Sequence of protein 1:
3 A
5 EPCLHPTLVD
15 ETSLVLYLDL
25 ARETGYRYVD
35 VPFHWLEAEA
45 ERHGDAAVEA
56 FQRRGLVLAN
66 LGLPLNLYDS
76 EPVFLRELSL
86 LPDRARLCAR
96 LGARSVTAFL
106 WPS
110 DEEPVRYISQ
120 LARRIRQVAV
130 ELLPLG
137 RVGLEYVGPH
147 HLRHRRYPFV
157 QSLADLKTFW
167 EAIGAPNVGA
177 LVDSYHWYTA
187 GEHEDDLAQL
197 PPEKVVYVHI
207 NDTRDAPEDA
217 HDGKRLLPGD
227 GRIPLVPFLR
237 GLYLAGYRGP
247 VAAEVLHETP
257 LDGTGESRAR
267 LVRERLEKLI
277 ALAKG

Sequence of protein 2:
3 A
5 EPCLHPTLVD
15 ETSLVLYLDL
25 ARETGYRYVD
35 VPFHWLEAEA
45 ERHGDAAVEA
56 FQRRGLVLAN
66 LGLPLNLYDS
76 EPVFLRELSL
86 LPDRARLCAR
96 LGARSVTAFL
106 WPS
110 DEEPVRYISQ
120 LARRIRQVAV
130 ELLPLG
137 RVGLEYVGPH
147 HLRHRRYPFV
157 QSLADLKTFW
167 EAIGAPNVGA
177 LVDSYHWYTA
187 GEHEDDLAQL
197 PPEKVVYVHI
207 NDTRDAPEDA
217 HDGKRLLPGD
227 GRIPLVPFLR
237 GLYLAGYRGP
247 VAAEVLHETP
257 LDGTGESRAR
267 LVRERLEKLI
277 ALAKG

Interface contacts:
Residue V114 in protein 1 interacts with residue I117 in protein 2 (closest heavy-atom distance 4.1 Å).
Residue A121 in protein 1 contacts residue A168 in protein 2 (closest heavy-atom distance 4.5 Å).
Residue E167 in protein 1 contacts residue R122 in protein 2 (closest heavy-atom distance 3.1 Å).
Residue I117 in protein 1 interacts with residue V114 in protein 2 (closest heavy-atom distance 3.9 Å).
Residue E167 in protein 1 interacts with residue S118 in protein 2 (closest heavy-atom distance 4.2 Å).
Residue I169 in protein 1 is in contact with residue R125 in protein 2 (closest heavy-atom distance 4.6 Å).
Residue T164 in protein 1 interacts with residue Q119 in protein 2 (closest heavy-atom distance 4.9 Å).
Residue D161 in protein 1 is in contact with residue R115 in protein 2 (closest heavy-atom distance 2.9 Å).
Residue S118 in protein 1 contacts residue F165 in protein 2 (closest heavy-atom distance 3.7 Å).
Residue A160 in protein 1 interacts with residue R115 in protein 2 (closest heavy-atom distance 3.9 Å).
Residue V114 in protein 1 interacts with residue F165 in protein 2 (closest heavy-atom distance 3.8 Å).
Residue P154 in protein 1 contacts residue E112 in protein 2 (closest heavy-atom distance 3.3 Å).
Residue R125 in protein 1 contacts residue E167 in protein 2 (closest heavy-atom distance 2.9 Å).
Residue S118 in protein 1 interacts with residue A168 in protein 2 (closest heavy-atom distance 3.8 Å).
Residue V114 in protein 1 is in contact with residue D161 in protein 2 (closest heavy-atom distance 4.1 Å).
Residue R122 in protein 1 is in contact with residue A168 in protein 2 (closest heavy-atom distance 4.7 Å).
Residue A168 in protein 1 contacts residue A168 in protein 2 (closest heavy-atom distance 3.3 Å).
Residue V114 in protein 1 interacts with residue F155 in protein 2 (closest heavy-atom distance 3.7 Å).
Residue S118 in protein 1 is in contact with residue T164 in protein 2 (closest heavy-atom distance 3.1 Å).
Residue S118 in protein 1 interacts with residue I117 in protein 2 (closest heavy-atom distance 4.5 Å).
Residue I117 in protein 1 interacts with residue S118 in protein 2 (closest heavy-atom distance 4.7 Å).
Residue E112 in protein 1 contacts residue P154 in protein 2 (closest heavy-atom distance 3.9 Å).
Residue R115 in protein 1 interacts with residue A160 in protein 2 (closest heavy-atom distance 3.4 Å).
Residue E167 in protein 1 contacts residue R125 in protein 2 (closest heavy-atom distance 2.9 Å).
Residue I117 in protein 1 is in contact with residue I117 in protein 2 (closest heavy-atom distance 4.2 Å).
Residue V114 in protein 1 contacts residue V156 in protein 2 (closest heavy-atom distance 4.0 Å).
Residue S158 in protein 1 contacts residue R115 in protein 2 (closest heavy-atom distance 4.9 Å).
Residue R115 in protein 1 interacts with residue S158 in protein 2 (closest heavy-atom distance 3.9 Å).
Residue F155 in protein 1 is in contact with residue V114 in protein 2 (closest heavy-atom distance 3.9 Å).
Residue Y153 in protein 1 contacts residue P154 in protein 2 (closest heavy-atom distance 3.4 Å).
Residue S118 in protein 1 interacts with residue E167 in protein 2 (closest heavy-atom distance 4.1 Å).
Residue A168 in protein 1 contacts residue A121 in protein 2 (closest heavy-atom distance 4.7 Å).
Residue R125 in protein 1 contacts residue A168 in protein 2 (closest heavy-atom distance 2.7 Å).
Residue V114 in protein 1 contacts residue T164 in protein 2 (closest heavy-atom distance 3.8 Å).
Residue P154 in protein 1 is in contact with residue Y153 in protein 2 (closest heavy-atom distance 3.8 Å).
Residue T164 in protein 1 interacts with residue R115 in protein 2 (closest heavy-atom distance 3.3 Å).
Residue P113 in protein 1 is in contact with residue P154 in protein 2 (closest heavy-atom distance 4.1 Å).
Residue R115 in protein 1 interacts with residue T164 in protein 2 (closest heavy-atom distance 3.7 Å).
Residue R125 in protein 1 is in contact with residue I169 in protein 2 (closest heavy-atom distance 4.6 Å).
Residue R125 in protein 1 contacts residue R125 in protein 2 (closest heavy-atom distance 3.6 Å).
Residue T164 in protein 1 interacts with residue S118 in protein 2 (closest heavy-atom distance 3.0 Å).
Residue R115 in protein 1 is in contact with residue D161 in protein 2 (closest heavy-atom distance 2.6 Å).
Residue F165 in protein 1 is in contact with residue V114 in protein 2 (closest heavy-atom distance 4.0 Å).
Residue D161 in protein 1 contacts residue V114 in protein 2 (closest heavy-atom distance 4.1 Å).
Residue A168 in protein 1 contacts residue S118 in protein 2 (closest heavy-atom distance 3.5 Å).
Residue P113 in protein 1 is in contact with residue P113 in protein 2 (closest heavy-atom distance 4.1 Å).
Residue P154 in protein 1 interacts with residue P113 in protein 2 (closest heavy-atom distance 4.2 Å).
Residue Q119 in protein 1 is in contact with residue E167 in protein 2 (closest heavy-atom distance 3.7 Å).
Residue A168 in protein 1 is in contact with residue R122 in protein 2 (closest heavy-atom distance 4.9 Å).
Residue V156 in protein 1 is in contact with residue V114 in protein 2 (closest heavy-atom distance 4.0 Å).
Residue A168 in protein 1 interacts with residue R125 in protein 2 (closest heavy-atom distance 2.7 Å).
Residue T164 in protein 1 is in contact with residue V114 in protein 2 (closest heavy-atom distance 3.7 Å).
Residue I117 in protein 1 is in contact with residue P113 in protein 2 (closest heavy-atom distance 3.9 Å).
Residue G170 in protein 1 is in contact with residue R125 in protein 2 (closest heavy-atom distance 3.7 Å).
Residue F165 in protein 1 interacts with residue S118 in protein 2 (closest heavy-atom distance 3.6 Å).
Residue P113 in protein 1 contacts residue I117 in protein 2 (closest heavy-atom distance 3.9 Å).
Residue Y153 in protein 1 contacts residue Y153 in protein 2 (closest heavy-atom distance 4.3 Å).
Residue R125 in protein 1 is in contact with residue G170 in protein 2 (closest heavy-atom distance 3.4 Å).
Residue R122 in protein 1 contacts residue E167 in protein 2 (closest heavy-atom distance 2.9 Å).
Residue E167 in protein 1 is in contact with residue Q119 in protein 2 (closest heavy-atom distance 3.5 Å).

These two protein chains interact to form a complex.